The following describes two proteins that form a bound complex.

Interface contacts:
Residue N939 in protein 1 is in contact with residue R511 in protein 2 (closest heavy-atom distance 3.5 Å).
Residue L920 in protein 1 is in contact with residue A506 in protein 2 (closest heavy-atom distance 3.4 Å).
Residue G949 in protein 1 interacts with residue V526 in protein 2 (closest heavy-atom distance 3.4 Å).
Residue L918 in protein 1 contacts residue M521 in protein 2 (closest heavy-atom distance 3.6 Å).
Residue M937 in protein 1 contacts residue R511 in protein 2 (closest heavy-atom distance 3.2 Å).
Residue A991 in protein 1 interacts with residue E522 in protein 2 (closest heavy-atom distance 3.5 Å).
Residue E943 in protein 1 interacts with residue L516 in protein 2 (closest heavy-atom distance 4.0 Å).
Residue N1002 in protein 1 contacts residue I487 in protein 2 (closest heavy-atom distance 3.5 Å).
Residue G949 in protein 1 is in contact with residue H525 in protein 2 (closest heavy-atom distance 3.6 Å).
Residue K917 in protein 1 contacts residue G504 in protein 2 (closest heavy-atom distance 3.8 Å).
Residue Y993 in protein 1 is in contact with residue T501 in protein 2 (closest heavy-atom distance 3.5 Å).
Residue F1000 in protein 1 interacts with residue L490 in protein 2 (closest heavy-atom distance 3.6 Å).
Residue V921 in protein 1 is in contact with residue A506 in protein 2 (closest heavy-atom distance 3.3 Å).
Residue V995 in protein 1 contacts residue L502 in protein 2 (closest heavy-atom distance 4.1 Å).
Residue F1000 in protein 1 contacts residue I487 in protein 2 (closest heavy-atom distance 3.5 Å).
Residue Y993 in protein 1 interacts with residue M521 in protein 2 (closest heavy-atom distance 4.0 Å).
Residue K998 in protein 1 interacts with residue L490 in protein 2 (closest heavy-atom distance 3.8 Å).
Residue Y993 in protein 1 is in contact with residue E519 in protein 2 (closest heavy-atom distance 3.2 Å).
Residue L920 in protein 1 is in contact with residue R511 in protein 2 (closest heavy-atom distance 3.4 Å).
Residue D936 in protein 1 is in contact with residue T507 in protein 2 (closest heavy-atom distance 2.6 Å).
Residue G830 in protein 1 is in contact with residue L494 in protein 2 (closest heavy-atom distance 3.4 Å).
Residue A951 in protein 1 contacts residue D524 in protein 2 (closest heavy-atom distance 2.9 Å).
Residue Q961 in protein 1 interacts with residue V526 in protein 2 (closest heavy-atom distance 3.3 Å).
Residue A950 in protein 1 interacts with residue F523 in protein 2 (closest heavy-atom distance 3.6 Å).
Residue N939 in protein 1 contacts residue P512 in protein 2 (closest heavy-atom distance 2.7 Å).
Residue F1000 in protein 1 interacts with residue Q486 in protein 2 (closest heavy-atom distance 3.4 Å).
Residue F1000 in protein 1 interacts with residue I483 in protein 2 (closest heavy-atom distance 3.6 Å).
Residue A951 in protein 1 is in contact with residue V526 in protein 2 (closest heavy-atom distance 3.7 Å).
Residue N939 in protein 1 interacts with residue A508 in protein 2 (closest heavy-atom distance 3.2 Å).
Residue D936 in protein 1 contacts residue A508 in protein 2 (closest heavy-atom distance 3.6 Å).
Residue M937 in protein 1 interacts with residue A508 in protein 2 (closest heavy-atom distance 3.6 Å).
Residue A991 in protein 1 is in contact with residue M521 in protein 2 (closest heavy-atom distance 3.6 Å).
Residue K919 in protein 1 is in contact with residue E505 in protein 2 (closest heavy-atom distance 3.4 Å).
Residue P994 in protein 1 interacts with residue D520 in protein 2 (closest heavy-atom distance 3.3 Å).
Residue V921 in protein 1 is in contact with residue T507 in protein 2 (closest heavy-atom distance 3.4 Å).
Residue L942 in protein 1 is in contact with residue L517 in protein 2 (closest heavy-atom distance 3.9 Å).
Residue K916 in protein 1 contacts residue L502 in protein 2 (closest heavy-atom distance 2.4 Å).
Residue L920 in protein 1 contacts residue L516 in protein 2 (closest heavy-atom distance 3.8 Å).
Residue N939 in protein 1 is in contact with residue V513 in protein 2 (closest heavy-atom distance 3.0 Å).
Residue F947 in protein 1 contacts residue M521 in protein 2 (closest heavy-atom distance 3.6 Å).
Residue L918 in protein 1 contacts residue W500 in protein 2 (closest heavy-atom distance 3.5 Å).
Residue F947 in protein 1 contacts residue F523 in protein 2 (closest heavy-atom distance 3.4 Å).
Residue K946 in protein 1 is in contact with residue L517 in protein 2 (closest heavy-atom distance 3.4 Å).
Residue K916 in protein 1 contacts residue R498 in protein 2 (closest heavy-atom distance 4.0 Å).
Residue F947 in protein 1 is in contact with residue L516 in protein 2 (closest heavy-atom distance 3.5 Å).
Residue W992 in protein 1 contacts residue E522 in protein 2 (closest heavy-atom distance 3.1 Å).
Residue W992 in protein 1 interacts with residue M521 in protein 2 (closest heavy-atom distance 4.0 Å).
Residue K919 in protein 1 contacts residue A506 in protein 2 (closest heavy-atom distance 2.8 Å).
Residue F938 in protein 1 contacts residue A508 in protein 2 (closest heavy-atom distance 4.0 Å).
Residue N1002 in protein 1 interacts with residue I483 in protein 2 (closest heavy-atom distance 3.5 Å).
Residue A950 in protein 1 interacts with residue D524 in protein 2 (closest heavy-atom distance 3.7 Å).
Residue S940 in protein 1 is in contact with residue N514 in protein 2 (closest heavy-atom distance 3.8 Å).
Residue F938 in protein 1 contacts residue L516 in protein 2 (closest heavy-atom distance 3.6 Å).
Residue A951 in protein 1 contacts residue H525 in protein 2 (closest heavy-atom distance 3.9 Å).
Residue K919 in protein 1 interacts with residue G504 in protein 2 (closest heavy-atom distance 3.4 Å).
Residue L918 in protein 1 interacts with residue T501 in protein 2 (closest heavy-atom distance 3.4 Å).
Residue K998 in protein 1 contacts residue E493 in protein 2 (closest heavy-atom distance 2.7 Å).
Residue L918 in protein 1 contacts residue A503 in protein 2 (closest heavy-atom distance 3.6 Å).
Residue G960 in protein 1 is in contact with residue V526 in protein 2 (closest heavy-atom distance 3.4 Å).
Residue F938 in protein 1 contacts residue R511 in protein 2 (closest heavy-atom distance 3.3 Å).

Sequence of protein 2:
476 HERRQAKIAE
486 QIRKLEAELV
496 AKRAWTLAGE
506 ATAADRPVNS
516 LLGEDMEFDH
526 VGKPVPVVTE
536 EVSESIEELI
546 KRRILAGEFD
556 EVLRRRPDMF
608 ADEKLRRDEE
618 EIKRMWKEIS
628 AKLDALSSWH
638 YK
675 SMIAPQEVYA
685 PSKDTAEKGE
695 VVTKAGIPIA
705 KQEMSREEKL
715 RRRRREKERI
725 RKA

Sequence of protein 1:
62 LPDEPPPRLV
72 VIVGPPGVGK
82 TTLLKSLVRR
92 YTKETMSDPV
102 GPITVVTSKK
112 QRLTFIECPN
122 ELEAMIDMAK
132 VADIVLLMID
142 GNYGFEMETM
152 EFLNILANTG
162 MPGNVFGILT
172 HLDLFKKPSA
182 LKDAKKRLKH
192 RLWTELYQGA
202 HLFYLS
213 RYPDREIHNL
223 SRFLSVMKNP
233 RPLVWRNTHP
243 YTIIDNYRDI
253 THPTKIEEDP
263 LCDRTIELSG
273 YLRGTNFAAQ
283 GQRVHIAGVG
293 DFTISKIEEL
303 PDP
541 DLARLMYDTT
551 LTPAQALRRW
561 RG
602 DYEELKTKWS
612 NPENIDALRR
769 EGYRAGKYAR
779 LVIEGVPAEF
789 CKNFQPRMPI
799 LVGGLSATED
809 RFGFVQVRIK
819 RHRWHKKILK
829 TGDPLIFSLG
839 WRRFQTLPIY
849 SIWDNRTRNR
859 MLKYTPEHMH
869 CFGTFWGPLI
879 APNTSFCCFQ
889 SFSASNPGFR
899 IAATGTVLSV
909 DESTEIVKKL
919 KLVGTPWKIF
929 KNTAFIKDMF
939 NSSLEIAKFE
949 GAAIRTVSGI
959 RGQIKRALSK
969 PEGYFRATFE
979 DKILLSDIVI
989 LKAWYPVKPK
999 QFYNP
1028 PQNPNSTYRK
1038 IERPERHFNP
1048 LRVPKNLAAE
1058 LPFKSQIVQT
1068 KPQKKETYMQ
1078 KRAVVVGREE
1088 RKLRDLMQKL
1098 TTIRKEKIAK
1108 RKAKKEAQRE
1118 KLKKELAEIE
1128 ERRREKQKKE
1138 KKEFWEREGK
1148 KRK